Sequence of chain A:
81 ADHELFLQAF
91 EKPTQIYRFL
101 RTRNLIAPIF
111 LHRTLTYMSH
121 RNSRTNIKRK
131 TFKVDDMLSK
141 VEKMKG

Sequence of chain B:
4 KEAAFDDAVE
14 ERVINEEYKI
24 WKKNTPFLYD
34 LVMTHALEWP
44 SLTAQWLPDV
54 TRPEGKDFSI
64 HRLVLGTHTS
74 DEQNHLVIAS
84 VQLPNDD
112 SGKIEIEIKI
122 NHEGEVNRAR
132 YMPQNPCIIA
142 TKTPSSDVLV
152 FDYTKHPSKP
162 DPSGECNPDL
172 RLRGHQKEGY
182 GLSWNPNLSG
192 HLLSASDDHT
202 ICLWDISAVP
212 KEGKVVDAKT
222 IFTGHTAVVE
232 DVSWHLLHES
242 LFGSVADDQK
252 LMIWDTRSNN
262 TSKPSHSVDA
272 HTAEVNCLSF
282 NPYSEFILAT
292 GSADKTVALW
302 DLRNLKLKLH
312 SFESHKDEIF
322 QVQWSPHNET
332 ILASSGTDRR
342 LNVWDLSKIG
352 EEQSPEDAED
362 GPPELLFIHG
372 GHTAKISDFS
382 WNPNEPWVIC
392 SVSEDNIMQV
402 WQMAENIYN

Contacts between the two chains:
Residue R340 in chain B contacts residue R103 in chain A (closest heavy-atom distance 3.3 Å).
Residue R341 in chain B interacts with residue I109 in chain A (closest heavy-atom distance 3.3 Å).
Residue I369 in chain B is in contact with residue P108 in chain A (closest heavy-atom distance 4.1 Å).
Residue D361 in chain B contacts residue R113 in chain A (closest heavy-atom distance 3.7 Å).
Residue L31 in chain B contacts residue L115 in chain A (closest heavy-atom distance 3.8 Å).
Residue D358 in chain B interacts with residue N122 in chain A (closest heavy-atom distance 2.8 Å).
Residue L347 in chain B interacts with residue K130 in chain A (closest heavy-atom distance 3.4 Å).
Residue F368 in chain B interacts with residue L111 in chain A (closest heavy-atom distance 3.9 Å).
Residue L310 in chain B contacts residue K133 in chain A (closest heavy-atom distance 4.2 Å).
Residue S285 in chain B interacts with residue T131 in chain A (closest heavy-atom distance 3.5 Å).
Residue Q354 in chain B is in contact with residue N122 in chain A (closest heavy-atom distance 3.7 Å).
Residue E19 in chain B is in contact with residue L100 in chain A (closest heavy-atom distance 4.0 Å).
Residue F30 in chain B interacts with residue T116 in chain A (closest heavy-atom distance 3.2 Å).
Residue E352 in chain B is in contact with residue R124 in chain A (closest heavy-atom distance 3.3 Å).
Residue V16 in chain B is in contact with residue L100 in chain A (closest heavy-atom distance 4.2 Å).
Residue N27 in chain B contacts residue F110 in chain A (closest heavy-atom distance 3.3 Å).
Residue E20 in chain B is in contact with residue N104 in chain A (closest heavy-atom distance 4.0 Å).
Residue F368 in chain B interacts with residue T114 in chain A (closest heavy-atom distance 3.9 Å).
Residue K349 in chain B contacts residue T125 in chain A (closest heavy-atom distance 3.7 Å).
Residue I408 in chain B contacts residue T114 in chain A (closest heavy-atom distance 4.1 Å).
Residue E20 in chain B interacts with residue L100 in chain A (closest heavy-atom distance 3.9 Å).
Residue K317 in chain B contacts residue P108 in chain A (closest heavy-atom distance 3.8 Å).
Residue E352 in chain B is in contact with residue N122 in chain A (closest heavy-atom distance 3.0 Å).
Residue S348 in chain B interacts with residue K128 in chain A (closest heavy-atom distance 3.2 Å).
Residue G362 in chain B interacts with residue R113 in chain A (closest heavy-atom distance 2.5 Å).
Residue I369 in chain B is in contact with residue I109 in chain A (closest heavy-atom distance 3.2 Å).
Residue I369 in chain B is in contact with residue F110 in chain A (closest heavy-atom distance 4.0 Å).
Residue I369 in chain B contacts residue L111 in chain A (closest heavy-atom distance 3.4 Å).
Residue N407 in chain B contacts residue T116 in chain A (closest heavy-atom distance 3.6 Å).
Residue L308 in chain B contacts residue V134 in chain A (closest heavy-atom distance 4.1 Å).
Residue E352 in chain B is in contact with residue S123 in chain A (closest heavy-atom distance 3.3 Å).
Residue K317 in chain B is in contact with residue A107 in chain A (closest heavy-atom distance 3.6 Å).
Residue D361 in chain B contacts residue L111 in chain A (closest heavy-atom distance 3.8 Å).
Residue L31 in chain B interacts with residue F110 in chain A (closest heavy-atom distance 3.7 Å).
Residue L308 in chain B is in contact with residue D136 in chain A (closest heavy-atom distance 3.4 Å).
Residue K317 in chain B interacts with residue I106 in chain A (closest heavy-atom distance 3.3 Å).
Residue V16 in chain B is in contact with residue R103 in chain A (closest heavy-atom distance 3.3 Å).
Residue D358 in chain B interacts with residue R121 in chain A (closest heavy-atom distance 3.3 Å).
Residue D361 in chain B interacts with residue R121 in chain A (closest heavy-atom distance 2.6 Å).
Residue P363 in chain B contacts residue R113 in chain A (closest heavy-atom distance 3.0 Å).
Residue L367 in chain B interacts with residue L111 in chain A (closest heavy-atom distance 3.1 Å).
Residue L367 in chain B contacts residue T114 in chain A (closest heavy-atom distance 3.0 Å).
Residue N27 in chain B is in contact with residue Y117 in chain A (closest heavy-atom distance 3.5 Å).
Residue V16 in chain B is in contact with residue F99 in chain A (closest heavy-atom distance 4.0 Å).
Residue W24 in chain B interacts with residue I109 in chain A (closest heavy-atom distance 4.2 Å).
Residue E13 in chain B is in contact with residue R103 in chain A (closest heavy-atom distance 2.8 Å).
Residue L366 in chain B interacts with residue L111 in chain A (closest heavy-atom distance 3.5 Å).
Residue L31 in chain B interacts with residue T114 in chain A (closest heavy-atom distance 3.5 Å).
Residue I288 in chain B is in contact with residue T131 in chain A (closest heavy-atom distance 3.9 Å).
Residue D358 in chain B contacts residue R113 in chain A (closest heavy-atom distance 2.8 Å).
Residue F30 in chain B is in contact with residue Y117 in chain A (closest heavy-atom distance 3.6 Å).
Residue I23 in chain B contacts residue I109 in chain A (closest heavy-atom distance 3.4 Å).
Residue E20 in chain B contacts residue I109 in chain A (closest heavy-atom distance 3.6 Å).
Residue R341 in chain B contacts residue P108 in chain A (closest heavy-atom distance 3.2 Å).
Residue E357 in chain B contacts residue R121 in chain A (closest heavy-atom distance 3.0 Å).
Residue E20 in chain B interacts with residue R103 in chain A (closest heavy-atom distance 2.9 Å).
Residue N410 in chain B interacts with residue N126 in chain A (closest heavy-atom distance 4.2 Å).
Residue L366 in chain B contacts residue R113 in chain A (closest heavy-atom distance 3.1 Å).
Residue F30 in chain B is in contact with residue L115 in chain A (closest heavy-atom distance 3.5 Å).
Residue G371 in chain B interacts with residue I109 in chain A (closest heavy-atom distance 3.8 Å).

This data describes a binding interaction between two proteins.